The following describes two proteins that form a bound complex.

Sequence of chain A:
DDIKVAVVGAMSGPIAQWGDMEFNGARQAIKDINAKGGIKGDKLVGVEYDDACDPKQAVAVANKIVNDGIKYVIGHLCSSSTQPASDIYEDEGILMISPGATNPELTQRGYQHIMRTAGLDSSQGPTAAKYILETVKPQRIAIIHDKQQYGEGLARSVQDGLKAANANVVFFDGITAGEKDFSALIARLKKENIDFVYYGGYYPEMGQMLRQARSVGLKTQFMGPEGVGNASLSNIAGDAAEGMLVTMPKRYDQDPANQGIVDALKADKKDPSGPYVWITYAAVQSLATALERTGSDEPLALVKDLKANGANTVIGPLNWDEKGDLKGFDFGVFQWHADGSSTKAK

Sequence of chain B:
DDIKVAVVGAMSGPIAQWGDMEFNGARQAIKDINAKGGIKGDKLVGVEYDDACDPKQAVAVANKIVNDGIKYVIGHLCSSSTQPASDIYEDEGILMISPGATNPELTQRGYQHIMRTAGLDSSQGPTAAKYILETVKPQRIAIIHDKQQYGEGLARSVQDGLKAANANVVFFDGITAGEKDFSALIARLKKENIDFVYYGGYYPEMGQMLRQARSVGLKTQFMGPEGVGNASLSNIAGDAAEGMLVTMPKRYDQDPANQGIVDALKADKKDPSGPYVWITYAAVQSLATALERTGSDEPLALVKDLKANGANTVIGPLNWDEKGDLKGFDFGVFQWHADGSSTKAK

Residue-level contacts at the interface:
Residue S232 in chain B contacts residue K270 in chain A (closest heavy-atom distance 4.0 Å).
Residue K269 in chain B interacts with residue A231 in chain A (closest heavy-atom distance 3.5 Å).
Residue K56 in chain B interacts with residue E105 in chain A (closest heavy-atom distance 3.6 Å).
Residue Q149 in chain B contacts residue A60 in chain A (closest heavy-atom distance 4.3 Å).
Residue S79 in chain B is in contact with residue S80 in chain A (closest heavy-atom distance 3.6 Å).
Residue M11 in chain B is in contact with residue Y202 in chain A (closest heavy-atom distance 3.6 Å).
Residue K269 in chain B interacts with residue N235 in chain A (closest heavy-atom distance 3.0 Å).
Residue N235 in chain B interacts with residue K269 in chain A (closest heavy-atom distance 3.0 Å).
Residue N103 in chain B is in contact with residue P55 in chain A (closest heavy-atom distance 3.8 Å).
Residue A101 in chain B contacts residue P14 in chain A (closest heavy-atom distance 3.5 Å).
Residue P14 in chain B contacts residue A101 in chain A (closest heavy-atom distance 3.5 Å).
Residue M11 in chain B interacts with residue G227 in chain A (closest heavy-atom distance 4.2 Å).
Residue I15 in chain B contacts residue W18 in chain A (closest heavy-atom distance 3.7 Å).
Residue Y202 in chain B interacts with residue M11 in chain A (closest heavy-atom distance 3.6 Å).
Residue G227 in chain B interacts with residue M11 in chain A (closest heavy-atom distance 4.2 Å).
Residue P14 in chain B is in contact with residue T102 in chain A (closest heavy-atom distance 3.8 Å).
Residue I15 in chain B interacts with residue T102 in chain A (closest heavy-atom distance 3.7 Å).
Residue T102 in chain B contacts residue C53 in chain A (closest heavy-atom distance 4.0 Å).
Residue S80 in chain B contacts residue S80 in chain A (closest heavy-atom distance 4.3 Å).
Residue W18 in chain B interacts with residue P14 in chain A (closest heavy-atom distance 3.5 Å).
Residue D268 in chain B is in contact with residue S232 in chain A (closest heavy-atom distance 3.9 Å).
Residue P104 in chain B interacts with residue D54 in chain A (closest heavy-atom distance 3.6 Å).
Residue G13 in chain B contacts residue D121 in chain A (closest heavy-atom distance 3.5 Å).
Residue D20 in chain B interacts with residue N230 in chain A (closest heavy-atom distance 2.8 Å).
Residue K270 in chain B interacts with residue S232 in chain A (closest heavy-atom distance 4.0 Å).
Residue S12 in chain B contacts residue Y202 in chain A (closest heavy-atom distance 4.3 Å).
Residue Y276 in chain B is in contact with residue P14 in chain A (closest heavy-atom distance 3.8 Å).
Residue E105 in chain B contacts residue K56 in chain A (closest heavy-atom distance 3.6 Å).
Residue C53 in chain B is in contact with residue T102 in chain A (closest heavy-atom distance 4.0 Å).
Residue A60 in chain B interacts with residue Q149 in chain A (closest heavy-atom distance 4.3 Å).
Residue Q57 in chain B contacts residue Q149 in chain A (closest heavy-atom distance 3.5 Å).
Residue S12 in chain B contacts residue Y150 in chain A (closest heavy-atom distance 3.4 Å).
Residue D268 in chain B is in contact with residue N235 in chain A (closest heavy-atom distance 4.1 Å).
Residue S80 in chain B is in contact with residue S79 in chain A (closest heavy-atom distance 3.6 Å).
Residue D50 in chain B contacts residue Y202 in chain A (closest heavy-atom distance 2.6 Å).
Residue W18 in chain B interacts with residue I15 in chain A (closest heavy-atom distance 3.7 Å).
Residue T102 in chain B contacts residue P14 in chain A (closest heavy-atom distance 3.8 Å).
Residue P55 in chain B interacts with residue E105 in chain A (closest heavy-atom distance 4.3 Å).
Residue S232 in chain B interacts with residue D268 in chain A (closest heavy-atom distance 3.9 Å).
Residue P55 in chain B interacts with residue N103 in chain A (closest heavy-atom distance 3.8 Å).
Residue P14 in chain B interacts with residue W18 in chain A (closest heavy-atom distance 3.5 Å).
Residue Y203 in chain B is in contact with residue R27 in chain A (closest heavy-atom distance 2.8 Å).
Residue N230 in chain B is in contact with residue D20 in chain A (closest heavy-atom distance 2.8 Å).
Residue R27 in chain B contacts residue Y203 in chain A (closest heavy-atom distance 2.8 Å).
Residue N235 in chain B is in contact with residue D268 in chain A (closest heavy-atom distance 4.1 Å).
Residue Q149 in chain B contacts residue Q57 in chain A (closest heavy-atom distance 3.5 Å).
Residue D121 in chain B contacts residue G13 in chain A (closest heavy-atom distance 3.5 Å).
Residue P14 in chain B interacts with residue Y276 in chain A (closest heavy-atom distance 3.8 Å).
Residue T102 in chain B contacts residue I15 in chain A (closest heavy-atom distance 3.7 Å).
Residue A231 in chain B is in contact with residue K269 in chain A (closest heavy-atom distance 3.5 Å).
Residue D20 in chain B is in contact with residue Y203 in chain A (closest heavy-atom distance 4.2 Å).
Residue Y150 in chain B contacts residue S12 in chain A (closest heavy-atom distance 3.4 Å).
Residue Y203 in chain B interacts with residue D20 in chain A (closest heavy-atom distance 4.2 Å).
Residue D54 in chain B contacts residue N103 in chain A (closest heavy-atom distance 3.8 Å).
Residue D54 in chain B contacts residue P104 in chain A (closest heavy-atom distance 3.6 Å).
Residue K64 in chain B is in contact with residue Q148 in chain A (closest heavy-atom distance 4.0 Å).
Residue Q148 in chain B is in contact with residue K64 in chain A (closest heavy-atom distance 4.0 Å).
Residue Y202 in chain B interacts with residue D50 in chain A (closest heavy-atom distance 2.6 Å).
Residue N103 in chain B is in contact with residue D54 in chain A (closest heavy-atom distance 3.8 Å).
Residue E105 in chain B contacts residue P55 in chain A (closest heavy-atom distance 4.3 Å).